Contacts between the two chains:
Residue H85 in chain A interacts with residue S46 in chain B (closest heavy-atom distance 4.0 Å).
Residue S81 in chain A contacts residue A49 in chain B (closest heavy-atom distance 4.1 Å).

This data describes a binding interaction between two proteins.

Sequence of chain A:
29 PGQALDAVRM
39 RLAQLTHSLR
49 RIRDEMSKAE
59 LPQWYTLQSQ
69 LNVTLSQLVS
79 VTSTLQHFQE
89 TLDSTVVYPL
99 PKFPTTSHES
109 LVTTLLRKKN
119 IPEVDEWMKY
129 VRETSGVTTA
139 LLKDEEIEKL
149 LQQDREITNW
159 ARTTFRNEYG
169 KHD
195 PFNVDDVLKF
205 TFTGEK

Sequence of chain B:
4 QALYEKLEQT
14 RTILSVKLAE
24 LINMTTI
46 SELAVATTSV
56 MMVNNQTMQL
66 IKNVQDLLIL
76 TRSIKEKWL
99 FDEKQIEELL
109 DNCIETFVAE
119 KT